Sequence of the second protein:
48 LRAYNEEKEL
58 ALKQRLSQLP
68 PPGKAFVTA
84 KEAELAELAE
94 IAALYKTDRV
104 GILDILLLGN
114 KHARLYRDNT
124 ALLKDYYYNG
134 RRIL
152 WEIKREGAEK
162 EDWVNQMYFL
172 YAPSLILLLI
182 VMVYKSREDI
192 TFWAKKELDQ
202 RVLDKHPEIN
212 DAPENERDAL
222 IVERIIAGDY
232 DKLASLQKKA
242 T

Sequence of the first protein:
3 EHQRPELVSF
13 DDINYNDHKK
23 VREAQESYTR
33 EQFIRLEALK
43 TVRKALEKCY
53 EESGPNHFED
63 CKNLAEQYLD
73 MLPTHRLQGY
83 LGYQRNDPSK

Interface contacts:
Residue I227 in the second protein contacts residue L66 in the first protein (closest heavy-atom distance 4.1 Å).
Residue V223 in the second protein is in contact with residue A47 in the first protein (closest heavy-atom distance 4.4 Å).
Residue L237 in the second protein is in contact with residue E33 in the first protein (closest heavy-atom distance 4.6 Å).
Residue L234 in the second protein is in contact with residue E33 in the first protein (closest heavy-atom distance 4.0 Å).
Residue L237 in the second protein contacts residue D13 in the first protein (closest heavy-atom distance 3.5 Å).
Residue K240 in the second protein contacts residue D13 in the first protein (closest heavy-atom distance 3.4 Å).
Residue T192 in the second protein contacts residue K42 in the first protein (closest heavy-atom distance 4.3 Å).
Residue L234 in the second protein contacts residue R37 in the first protein (closest heavy-atom distance 3.4 Å).
Residue K197 in the second protein contacts residue H4 in the first protein (closest heavy-atom distance 3.4 Å).
Residue E198 in the second protein interacts with residue Q5 in the first protein (closest heavy-atom distance 4.6 Å).
Residue S236 in the second protein is in contact with residue S11 in the first protein (closest heavy-atom distance 4.1 Å).
Residue Y231 in the second protein interacts with residue I36 in the first protein (closest heavy-atom distance 4.2 Å).
Residue K196 in the second protein interacts with residue T43 in the first protein (closest heavy-atom distance 4.2 Å).
Residue A195 in the second protein contacts residue E39 in the first protein (closest heavy-atom distance 3.7 Å).
Residue K233 in the second protein interacts with residue L9 in the first protein (closest heavy-atom distance 3.5 Å).
Residue Q238 in the second protein is in contact with residue Y85 in the first protein (closest heavy-atom distance 3.3 Å).
Residue D232 in the second protein interacts with residue E33 in the first protein (closest heavy-atom distance 2.8 Å).
Residue W194 in the second protein interacts with residue P7 in the first protein (closest heavy-atom distance 4.5 Å).
Residue W194 in the second protein contacts residue Q5 in the first protein (closest heavy-atom distance 3.4 Å).
Residue I226 in the second protein contacts residue A40 in the first protein (closest heavy-atom distance 4.1 Å).
Residue L237 in the second protein interacts with residue S11 in the first protein (closest heavy-atom distance 3.5 Å).
Residue A195 in the second protein is in contact with residue F35 in the first protein (closest heavy-atom distance 4.2 Å).
Residue I226 in the second protein interacts with residue T43 in the first protein (closest heavy-atom distance 3.9 Å).
Residue L237 in the second protein is in contact with residue Y30 in the first protein (closest heavy-atom distance 3.9 Å).
Residue K239 in the second protein contacts residue Y85 in the first protein (closest heavy-atom distance 3.9 Å).
Residue K239 in the second protein contacts residue S11 in the first protein (closest heavy-atom distance 2.9 Å).
Residue E198 in the second protein interacts with residue I36 in the first protein (closest heavy-atom distance 3.7 Å).
Residue W194 in the second protein is in contact with residue R32 in the first protein (closest heavy-atom distance 3.3 Å).
Residue K240 in the second protein interacts with residue Y85 in the first protein (closest heavy-atom distance 4.0 Å).
Residue R202 in the second protein is in contact with residue I36 in the first protein (closest heavy-atom distance 3.4 Å).
Residue I227 in the second protein is in contact with residue Q69 in the first protein (closest heavy-atom distance 3.4 Å).
Residue E198 in the second protein is in contact with residue R6 in the first protein (closest heavy-atom distance 3.2 Å).
Residue Q238 in the second protein contacts residue D13 in the first protein (closest heavy-atom distance 4.0 Å).
Residue T192 in the second protein contacts residue E39 in the first protein (closest heavy-atom distance 4.0 Å).
Residue K233 in the second protein interacts with residue E33 in the first protein (closest heavy-atom distance 3.3 Å).
Residue I227 in the second protein contacts residue V44 in the first protein (closest heavy-atom distance 3.7 Å).
Residue L237 in the second protein is in contact with residue L9 in the first protein (closest heavy-atom distance 4.4 Å).
Residue R202 in the second protein contacts residue E33 in the first protein (closest heavy-atom distance 3.0 Å).
Residue L237 in the second protein interacts with residue Y85 in the first protein (closest heavy-atom distance 3.1 Å).
Residue I227 in the second protein interacts with residue A47 in the first protein (closest heavy-atom distance 4.0 Å).
Residue L237 in the second protein contacts residue S29 in the first protein (closest heavy-atom distance 4.6 Å).
Residue A241 in the second protein is in contact with residue P90 in the first protein (closest heavy-atom distance 3.7 Å).
Residue I191 in the second protein is in contact with residue R32 in the first protein (closest heavy-atom distance 4.4 Å).
Residue L234 in the second protein interacts with residue Y30 in the first protein (closest heavy-atom distance 3.7 Å).
Residue K196 in the second protein interacts with residue E39 in the first protein (closest heavy-atom distance 3.3 Å).
Residue A195 in the second protein is in contact with residue I36 in the first protein (closest heavy-atom distance 3.3 Å).
Residue Q238 in the second protein interacts with residue Y30 in the first protein (closest heavy-atom distance 3.7 Å).
Residue E198 in the second protein is in contact with residue H4 in the first protein (closest heavy-atom distance 3.1 Å).
Residue I191 in the second protein is in contact with residue F35 in the first protein (closest heavy-atom distance 3.4 Å).
Residue Q201 in the second protein interacts with residue R6 in the first protein (closest heavy-atom distance 3.5 Å).
Residue W194 in the second protein contacts residue H4 in the first protein (closest heavy-atom distance 3.2 Å).
Residue K240 in the second protein interacts with residue P90 in the first protein (closest heavy-atom distance 3.9 Å).
Residue D232 in the second protein interacts with residue R37 in the first protein (closest heavy-atom distance 3.7 Å).
Residue L199 in the second protein interacts with residue E39 in the first protein (closest heavy-atom distance 4.5 Å).
Residue K240 in the second protein contacts residue S91 in the first protein (closest heavy-atom distance 3.2 Å).
Residue L237 in the second protein contacts residue V10 in the first protein (closest heavy-atom distance 3.9 Å).
Residue V223 in the second protein is in contact with residue T43 in the first protein (closest heavy-atom distance 4.0 Å).
Residue D205 in the second protein interacts with residue R6 in the first protein (closest heavy-atom distance 3.2 Å).
Residue L199 in the second protein interacts with residue I36 in the first protein (closest heavy-atom distance 3.6 Å).
Residue K239 in the second protein contacts residue D13 in the first protein (closest heavy-atom distance 2.9 Å).

The following describes two proteins that form a bound complex.